Sequence of the first protein:
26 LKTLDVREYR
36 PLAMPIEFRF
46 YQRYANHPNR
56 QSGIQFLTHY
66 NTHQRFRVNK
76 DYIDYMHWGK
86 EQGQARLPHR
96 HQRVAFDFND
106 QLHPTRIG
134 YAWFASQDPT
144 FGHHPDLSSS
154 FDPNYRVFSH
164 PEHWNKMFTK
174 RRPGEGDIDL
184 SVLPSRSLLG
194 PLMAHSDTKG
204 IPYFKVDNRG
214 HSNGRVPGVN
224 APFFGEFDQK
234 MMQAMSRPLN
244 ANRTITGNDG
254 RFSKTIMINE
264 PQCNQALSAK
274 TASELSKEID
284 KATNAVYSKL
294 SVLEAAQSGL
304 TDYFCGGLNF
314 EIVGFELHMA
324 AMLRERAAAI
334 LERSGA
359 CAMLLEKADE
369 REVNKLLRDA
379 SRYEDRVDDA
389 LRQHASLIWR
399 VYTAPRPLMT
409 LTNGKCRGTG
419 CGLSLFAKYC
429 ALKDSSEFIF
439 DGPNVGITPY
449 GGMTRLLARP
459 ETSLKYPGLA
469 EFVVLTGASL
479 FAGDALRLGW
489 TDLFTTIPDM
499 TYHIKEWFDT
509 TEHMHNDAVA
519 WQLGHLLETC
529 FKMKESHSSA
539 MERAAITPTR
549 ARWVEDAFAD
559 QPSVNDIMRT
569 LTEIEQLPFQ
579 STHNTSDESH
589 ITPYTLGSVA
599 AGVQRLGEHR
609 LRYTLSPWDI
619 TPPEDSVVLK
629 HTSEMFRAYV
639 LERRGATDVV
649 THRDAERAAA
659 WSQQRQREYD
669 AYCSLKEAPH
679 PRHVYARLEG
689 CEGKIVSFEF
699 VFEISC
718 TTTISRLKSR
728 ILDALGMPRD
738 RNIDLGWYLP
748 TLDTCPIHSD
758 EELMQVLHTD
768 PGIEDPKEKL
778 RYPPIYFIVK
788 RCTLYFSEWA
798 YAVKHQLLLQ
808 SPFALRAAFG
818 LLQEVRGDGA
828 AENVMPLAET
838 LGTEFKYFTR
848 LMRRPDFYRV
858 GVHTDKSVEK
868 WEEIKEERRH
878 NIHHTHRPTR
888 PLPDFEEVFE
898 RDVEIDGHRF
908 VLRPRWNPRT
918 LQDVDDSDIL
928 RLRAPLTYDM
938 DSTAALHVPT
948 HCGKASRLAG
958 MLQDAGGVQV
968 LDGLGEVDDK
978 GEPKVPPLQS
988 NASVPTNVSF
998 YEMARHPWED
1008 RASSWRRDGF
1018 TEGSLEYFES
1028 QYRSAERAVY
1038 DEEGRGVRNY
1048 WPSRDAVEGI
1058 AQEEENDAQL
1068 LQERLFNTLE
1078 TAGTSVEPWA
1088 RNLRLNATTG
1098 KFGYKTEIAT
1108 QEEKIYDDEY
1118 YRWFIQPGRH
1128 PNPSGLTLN

Sequence of the second protein:
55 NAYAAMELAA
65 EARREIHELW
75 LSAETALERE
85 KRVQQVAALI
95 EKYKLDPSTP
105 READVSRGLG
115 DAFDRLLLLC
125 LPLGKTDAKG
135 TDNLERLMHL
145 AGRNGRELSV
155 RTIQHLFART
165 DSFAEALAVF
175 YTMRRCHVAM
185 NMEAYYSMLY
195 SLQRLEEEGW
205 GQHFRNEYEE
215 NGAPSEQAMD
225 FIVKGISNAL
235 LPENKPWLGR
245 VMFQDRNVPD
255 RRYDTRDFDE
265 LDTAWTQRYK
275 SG

The following describes two proteins that form a bound complex.

Contacts between the two chains:
Residue K208 in the first protein is in contact with residue N185 in the second protein (closest heavy-atom distance 3.7 Å).
Residue E771 in the first protein contacts residue D266 in the second protein (closest heavy-atom distance 3.4 Å).
Residue F784 in the first protein interacts with residue Y273 in the second protein (closest heavy-atom distance 2.8 Å).
Residue Y611 in the first protein contacts residue H181 in the second protein (closest heavy-atom distance 3.3 Å).
Residue L777 in the first protein is in contact with residue R67 in the second protein (closest heavy-atom distance 3.5 Å).
Residue E771 in the first protein interacts with residue H71 in the second protein (closest heavy-atom distance 3.6 Å).
Residue Y783 in the first protein is in contact with residue Y273 in the second protein (closest heavy-atom distance 3.6 Å).
Residue A684 in the first protein contacts residue Y273 in the second protein (closest heavy-atom distance 3.5 Å).
Residue Y611 in the first protein is in contact with residue A145 in the second protein (closest heavy-atom distance 3.1 Å).
Residue T612 in the first protein contacts residue H181 in the second protein (closest heavy-atom distance 2.7 Å).
Residue P747 in the first protein contacts residue W269 in the second protein (closest heavy-atom distance 3.1 Å).
Residue Y670 in the first protein contacts residue R105 in the second protein (closest heavy-atom distance 3.4 Å).
Residue L609 in the first protein interacts with residue E151 in the second protein (closest heavy-atom distance 3.6 Å).
Residue Y611 in the first protein interacts with residue R150 in the second protein (closest heavy-atom distance 3.1 Å).
Residue Y206 in the first protein interacts with residue N185 in the second protein (closest heavy-atom distance 2.8 Å).
Residue R685 in the first protein contacts residue G276 in the second protein (closest heavy-atom distance 3.1 Å).
Residue R610 in the first protein interacts with residue E151 in the second protein (closest heavy-atom distance 3.7 Å).
Residue E666 in the first protein interacts with residue R105 in the second protein (closest heavy-atom distance 3.5 Å).
Residue H607 in the first protein contacts residue S153 in the second protein (closest heavy-atom distance 3.5 Å).
Residue R608 in the first protein is in contact with residue E151 in the second protein (closest heavy-atom distance 3.4 Å).
Residue P677 in the first protein contacts residue R111 in the second protein (closest heavy-atom distance 3.6 Å).
Residue Y683 in the first protein is in contact with residue Y273 in the second protein (closest heavy-atom distance 3.6 Å).
Residue H607 in the first protein contacts residue V154 in the second protein (closest heavy-atom distance 2.9 Å).
Residue H765 in the first protein interacts with residue N148 in the second protein (closest heavy-atom distance 3.2 Å).
Residue P773 in the first protein contacts residue L75 in the second protein (closest heavy-atom distance 3.3 Å).
Residue G769 in the first protein interacts with residue D115 in the second protein (closest heavy-atom distance 3.1 Å).
Residue L609 in the first protein is in contact with residue N185 in the second protein (closest heavy-atom distance 3.6 Å).
Residue P768 in the first protein interacts with residue R150 in the second protein (closest heavy-atom distance 3.6 Å).
Residue L673 in the first protein contacts residue R111 in the second protein (closest heavy-atom distance 3.3 Å).
Residue P780 in the first protein interacts with residue G112 in the second protein (closest heavy-atom distance 3.5 Å).
Residue P615 in the first protein is in contact with residue R147 in the second protein (closest heavy-atom distance 3.4 Å).
Residue Y670 in the first protein is in contact with residue N148 in the second protein (closest heavy-atom distance 3.3 Å).
Residue P780 in the first protein interacts with residue R67 in the second protein (closest heavy-atom distance 2.8 Å).
Residue P780 in the first protein is in contact with residue G114 in the second protein (closest heavy-atom distance 3.3 Å).
Residue Y745 in the first protein contacts residue Y273 in the second protein (closest heavy-atom distance 3.6 Å).
Residue H678 in the first protein interacts with residue R111 in the second protein (closest heavy-atom distance 2.9 Å).
Residue R212 in the first protein contacts residue F247 in the second protein (closest heavy-atom distance 2.8 Å).
Residue E771 in the first protein is in contact with residue D115 in the second protein (closest heavy-atom distance 3.1 Å).
Residue P679 in the first protein contacts residue M60 in the second protein (closest heavy-atom distance 3.5 Å).
Residue Y779 in the first protein interacts with residue R67 in the second protein (closest heavy-atom distance 3.4 Å).
Residue R778 in the first protein interacts with residue A64 in the second protein (closest heavy-atom distance 3.4 Å).
Residue F207 in the first protein interacts with residue M184 in the second protein (closest heavy-atom distance 3.1 Å).
Residue R610 in the first protein interacts with residue A183 in the second protein (closest heavy-atom distance 3.1 Å).
Residue L609 in the first protein is in contact with residue L152 in the second protein (closest heavy-atom distance 3.0 Å).
Residue F207 in the first protein interacts with residue M186 in the second protein (closest heavy-atom distance 3.4 Å).
Residue L609 in the first protein contacts residue I157 in the second protein (closest heavy-atom distance 3.6 Å).
Residue F207 in the first protein interacts with residue N185 in the second protein (closest heavy-atom distance 3.1 Å).
Residue P768 in the first protein interacts with residue G114 in the second protein (closest heavy-atom distance 3.1 Å).
Residue E771 in the first protein is in contact with residue R67 in the second protein (closest heavy-atom distance 2.5 Å).
Residue R685 in the first protein interacts with residue Y273 in the second protein (closest heavy-atom distance 3.0 Å).
Residue L746 in the first protein is in contact with residue W269 in the second protein (closest heavy-atom distance 3.7 Å).
Residue I693 in the first protein contacts residue K274 in the second protein (closest heavy-atom distance 3.4 Å).
Residue D772 in the first protein contacts residue T267 in the second protein (closest heavy-atom distance 3.1 Å).
Residue T619 in the first protein is in contact with residue R147 in the second protein (closest heavy-atom distance 3.4 Å).
Residue P615 in the first protein interacts with residue R105 in the second protein (closest heavy-atom distance 2.8 Å).
Residue K208 in the first protein contacts residue M246 in the second protein (closest heavy-atom distance 3.0 Å).
Residue R608 in the first protein is in contact with residue L152 in the second protein (closest heavy-atom distance 3.4 Å).
Residue I618 in the first protein interacts with residue G146 in the second protein (closest heavy-atom distance 3.2 Å).
Residue Y206 in the first protein interacts with residue A183 in the second protein (closest heavy-atom distance 2.7 Å).
Residue P773 in the first protein contacts residue D263 in the second protein (closest heavy-atom distance 3.3 Å).